Sequence of protein 2:
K

Sequence of protein 1:
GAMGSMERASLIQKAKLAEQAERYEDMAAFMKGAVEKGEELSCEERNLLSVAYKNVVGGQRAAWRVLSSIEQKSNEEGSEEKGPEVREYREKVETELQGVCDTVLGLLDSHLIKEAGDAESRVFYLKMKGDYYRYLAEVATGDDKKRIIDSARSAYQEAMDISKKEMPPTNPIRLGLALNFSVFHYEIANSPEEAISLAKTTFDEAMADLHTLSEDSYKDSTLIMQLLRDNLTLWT

Contacts between the two chains:
Residue D216 in protein 1 interacts with residue K11 in protein 2 (closest heavy-atom distance 3.4 Å).
Residue D220 in protein 1 is in contact with residue K11 in protein 2 (closest heavy-atom distance 3.8 Å).
Residue N47 in protein 1 is in contact with residue K11 in protein 2 (closest heavy-atom distance 4.3 Å).

These two protein chains interact to form a complex.